Sequence of protein 1:
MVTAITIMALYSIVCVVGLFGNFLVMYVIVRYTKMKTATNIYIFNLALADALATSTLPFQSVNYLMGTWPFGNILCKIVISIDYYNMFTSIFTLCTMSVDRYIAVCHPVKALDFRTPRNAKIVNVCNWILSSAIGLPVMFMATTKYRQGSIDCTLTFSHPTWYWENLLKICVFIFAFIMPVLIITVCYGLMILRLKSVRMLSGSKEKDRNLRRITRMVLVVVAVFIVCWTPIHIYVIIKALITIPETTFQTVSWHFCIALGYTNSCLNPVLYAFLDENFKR

These two protein chains interact to form a complex.

Interface contacts:
Residue R180 in protein 1 is in contact with residue R24 in protein 2 (closest heavy-atom distance 3.8 Å).
Residue V167 in protein 1 interacts with residue I344 in protein 2 (closest heavy-atom distance 3.8 Å).
Residue R177 in protein 1 is in contact with residue C351 in protein 2 (closest heavy-atom distance 4.5 Å).
Residue L257 in protein 1 contacts residue L348 in protein 2 (closest heavy-atom distance 3.8 Å).
Residue V260 in protein 1 interacts with residue I344 in protein 2 (closest heavy-atom distance 4.3 Å).
Residue R275 in protein 1 contacts residue L353 in protein 2 (closest heavy-atom distance 3.4 Å).
Residue E339 in protein 1 is in contact with residue G352 in protein 2 (closest heavy-atom distance 4.2 Å).
Residue P170 in protein 1 interacts with residue T340 in protein 2 (closest heavy-atom distance 3.8 Å).
Residue A166 in protein 1 is in contact with residue N347 in protein 2 (closest heavy-atom distance 3.4 Å).
Residue R163 in protein 1 is in contact with residue L353 in protein 2 (closest heavy-atom distance 4.3 Å).
Residue K269 in protein 1 contacts residue K314 in protein 2 (closest heavy-atom distance 3.3 Å).
Residue R163 in protein 1 interacts with residue C351 in protein 2 (closest heavy-atom distance 3.5 Å).
Residue M262 in protein 1 is in contact with residue D315 in protein 2 (closest heavy-atom distance 4.3 Å).
Residue M253 in protein 1 interacts with residue L353 in protein 2 (closest heavy-atom distance 4.2 Å).
Residue I276 in protein 1 is in contact with residue L348 in protein 2 (closest heavy-atom distance 4.4 Å).
Residue V260 in protein 1 is in contact with residue D341 in protein 2 (closest heavy-atom distance 3.3 Å).
Residue P170 in protein 1 contacts residue I344 in protein 2 (closest heavy-atom distance 3.7 Å).
Residue R261 in protein 1 interacts with residue E318 in protein 2 (closest heavy-atom distance 4.6 Å).
Residue T101 in protein 1 interacts with residue D350 in protein 2 (closest heavy-atom distance 3.5 Å).
Residue R256 in protein 1 interacts with residue T340 in protein 2 (closest heavy-atom distance 4.6 Å).
Residue M262 in protein 1 is in contact with residue K345 in protein 2 (closest heavy-atom distance 4.0 Å).
Residue P170 in protein 1 contacts residue I343 in protein 2 (closest heavy-atom distance 3.7 Å).
Residue L257 in protein 1 is in contact with residue I344 in protein 2 (closest heavy-atom distance 4.0 Å).
Residue N340 in protein 1 contacts residue C351 in protein 2 (closest heavy-atom distance 4.6 Å).
Residue R261 in protein 1 is in contact with residue Y320 in protein 2 (closest heavy-atom distance 3.3 Å).
Residue L174 in protein 1 is in contact with residue R32 in protein 2 (closest heavy-atom distance 3.6 Å).
Residue N340 in protein 1 is in contact with residue D350 in protein 2 (closest heavy-atom distance 4.6 Å).
Residue T99 in protein 1 contacts residue D350 in protein 2 (closest heavy-atom distance 4.7 Å).
Residue L174 in protein 1 interacts with residue A31 in protein 2 (closest heavy-atom distance 4.2 Å).
Residue M279 in protein 1 contacts residue L353 in protein 2 (closest heavy-atom distance 3.7 Å).
Residue N272 in protein 1 is in contact with residue F354 in protein 2 (closest heavy-atom distance 4.5 Å).
Residue L174 in protein 1 contacts residue I343 in protein 2 (closest heavy-atom distance 3.7 Å).
Residue I276 in protein 1 contacts residue F354 in protein 2 (closest heavy-atom distance 3.1 Å).
Residue V171 in protein 1 interacts with residue F336 in protein 2 (closest heavy-atom distance 3.7 Å).
Residue L263 in protein 1 contacts residue F354 in protein 2 (closest heavy-atom distance 4.3 Å).
Residue K269 in protein 1 is in contact with residue D315 in protein 2 (closest heavy-atom distance 3.4 Å).
Residue T178 in protein 1 interacts with residue E28 in protein 2 (closest heavy-atom distance 4.7 Å).
Residue V167 in protein 1 interacts with residue L348 in protein 2 (closest heavy-atom distance 3.7 Å).
Residue A166 in protein 1 is in contact with residue I344 in protein 2 (closest heavy-atom distance 4.5 Å).
Residue R261 in protein 1 is in contact with residue I319 in protein 2 (closest heavy-atom distance 3.8 Å).
Residue V171 in protein 1 contacts residue T340 in protein 2 (closest heavy-atom distance 4.3 Å).
Residue I276 in protein 1 contacts residue L353 in protein 2 (closest heavy-atom distance 4.2 Å).
Residue A173 in protein 1 contacts residue N347 in protein 2 (closest heavy-atom distance 4.1 Å).
Residue M262 in protein 1 is in contact with residue T316 in protein 2 (closest heavy-atom distance 3.3 Å).
Residue E268 in protein 1 is in contact with residue D315 in protein 2 (closest heavy-atom distance 3.4 Å).
Residue L174 in protein 1 is in contact with residue L194 in protein 2 (closest heavy-atom distance 3.8 Å).
Residue V171 in protein 1 contacts residue K192 in protein 2 (closest heavy-atom distance 4.0 Å).
Residue N340 in protein 1 interacts with residue G352 in protein 2 (closest heavy-atom distance 4.2 Å).
Residue V171 in protein 1 contacts residue D193 in protein 2 (closest heavy-atom distance 3.4 Å).
Residue M262 in protein 1 contacts residue D341 in protein 2 (closest heavy-atom distance 3.7 Å).
Residue D175 in protein 1 is in contact with residue R32 in protein 2 (closest heavy-atom distance 3.8 Å).
Residue V171 in protein 1 is in contact with residue L194 in protein 2 (closest heavy-atom distance 4.1 Å).
Residue P170 in protein 1 contacts residue N347 in protein 2 (closest heavy-atom distance 4.5 Å).
Residue S266 in protein 1 contacts residue D315 in protein 2 (closest heavy-atom distance 4.0 Å).
Residue L337 in protein 1 is in contact with residue G352 in protein 2 (closest heavy-atom distance 4.7 Å).
Residue D338 in protein 1 contacts residue G352 in protein 2 (closest heavy-atom distance 3.3 Å).
Residue T101 in protein 1 interacts with residue C351 in protein 2 (closest heavy-atom distance 3.4 Å).
Residue R261 in protein 1 interacts with residue D341 in protein 2 (closest heavy-atom distance 3.7 Å).
Residue R256 in protein 1 contacts residue I344 in protein 2 (closest heavy-atom distance 3.5 Å).
Residue R177 in protein 1 contacts residue N347 in protein 2 (closest heavy-atom distance 3.3 Å).

Sequence of protein 2:
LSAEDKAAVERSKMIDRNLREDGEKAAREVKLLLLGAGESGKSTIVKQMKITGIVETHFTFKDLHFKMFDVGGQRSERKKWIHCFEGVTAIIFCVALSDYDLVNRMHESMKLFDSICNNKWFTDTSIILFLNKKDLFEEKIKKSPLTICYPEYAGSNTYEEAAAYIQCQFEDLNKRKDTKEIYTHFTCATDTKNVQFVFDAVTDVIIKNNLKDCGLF